The following describes two proteins that form a bound complex.

Sequence of chain B:
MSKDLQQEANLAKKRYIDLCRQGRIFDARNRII

Sequence of chain A:
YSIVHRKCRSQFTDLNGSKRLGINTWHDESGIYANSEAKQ

Interface contacts:
Residue G192 in chain A interacts with residue R33 in chain B (closest heavy-atom distance 5.0 Å).
Residue G197 in chain A is in contact with residue N34 in chain B (closest heavy-atom distance 4.5 Å).
Residue I198 in chain A interacts with residue R33 in chain B (closest heavy-atom distance 4.9 Å).
Residue I198 in chain A contacts residue D31 in chain B (closest heavy-atom distance 4.4 Å).
Residue G197 in chain A is in contact with residue R33 in chain B (closest heavy-atom distance 3.9 Å).